This data describes a binding interaction between two proteins.

Sequence of the first protein:
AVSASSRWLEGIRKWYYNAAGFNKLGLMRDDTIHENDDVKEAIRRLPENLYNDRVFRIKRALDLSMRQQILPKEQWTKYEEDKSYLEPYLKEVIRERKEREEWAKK

Sequence of the second protein:
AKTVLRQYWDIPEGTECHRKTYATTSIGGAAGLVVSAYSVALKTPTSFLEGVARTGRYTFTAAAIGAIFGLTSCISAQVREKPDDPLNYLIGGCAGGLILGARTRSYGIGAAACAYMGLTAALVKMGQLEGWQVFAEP

Interface contacts:
Residue L49 in the second protein contacts residue L14 in the first protein (closest heavy-atom distance 5.0 Å).
Residue F48 in the second protein contacts residue W13 in the first protein (closest heavy-atom distance 4.2 Å).
Residue L49 in the second protein contacts residue E15 in the first protein (closest heavy-atom distance 3.5 Å).
Residue F48 in the second protein is in contact with residue L14 in the first protein (closest heavy-atom distance 4.3 Å).
Residue F48 in the second protein interacts with residue E15 in the first protein (closest heavy-atom distance 4.4 Å).